These two protein chains interact to form a complex.

Sequence of protein 1:
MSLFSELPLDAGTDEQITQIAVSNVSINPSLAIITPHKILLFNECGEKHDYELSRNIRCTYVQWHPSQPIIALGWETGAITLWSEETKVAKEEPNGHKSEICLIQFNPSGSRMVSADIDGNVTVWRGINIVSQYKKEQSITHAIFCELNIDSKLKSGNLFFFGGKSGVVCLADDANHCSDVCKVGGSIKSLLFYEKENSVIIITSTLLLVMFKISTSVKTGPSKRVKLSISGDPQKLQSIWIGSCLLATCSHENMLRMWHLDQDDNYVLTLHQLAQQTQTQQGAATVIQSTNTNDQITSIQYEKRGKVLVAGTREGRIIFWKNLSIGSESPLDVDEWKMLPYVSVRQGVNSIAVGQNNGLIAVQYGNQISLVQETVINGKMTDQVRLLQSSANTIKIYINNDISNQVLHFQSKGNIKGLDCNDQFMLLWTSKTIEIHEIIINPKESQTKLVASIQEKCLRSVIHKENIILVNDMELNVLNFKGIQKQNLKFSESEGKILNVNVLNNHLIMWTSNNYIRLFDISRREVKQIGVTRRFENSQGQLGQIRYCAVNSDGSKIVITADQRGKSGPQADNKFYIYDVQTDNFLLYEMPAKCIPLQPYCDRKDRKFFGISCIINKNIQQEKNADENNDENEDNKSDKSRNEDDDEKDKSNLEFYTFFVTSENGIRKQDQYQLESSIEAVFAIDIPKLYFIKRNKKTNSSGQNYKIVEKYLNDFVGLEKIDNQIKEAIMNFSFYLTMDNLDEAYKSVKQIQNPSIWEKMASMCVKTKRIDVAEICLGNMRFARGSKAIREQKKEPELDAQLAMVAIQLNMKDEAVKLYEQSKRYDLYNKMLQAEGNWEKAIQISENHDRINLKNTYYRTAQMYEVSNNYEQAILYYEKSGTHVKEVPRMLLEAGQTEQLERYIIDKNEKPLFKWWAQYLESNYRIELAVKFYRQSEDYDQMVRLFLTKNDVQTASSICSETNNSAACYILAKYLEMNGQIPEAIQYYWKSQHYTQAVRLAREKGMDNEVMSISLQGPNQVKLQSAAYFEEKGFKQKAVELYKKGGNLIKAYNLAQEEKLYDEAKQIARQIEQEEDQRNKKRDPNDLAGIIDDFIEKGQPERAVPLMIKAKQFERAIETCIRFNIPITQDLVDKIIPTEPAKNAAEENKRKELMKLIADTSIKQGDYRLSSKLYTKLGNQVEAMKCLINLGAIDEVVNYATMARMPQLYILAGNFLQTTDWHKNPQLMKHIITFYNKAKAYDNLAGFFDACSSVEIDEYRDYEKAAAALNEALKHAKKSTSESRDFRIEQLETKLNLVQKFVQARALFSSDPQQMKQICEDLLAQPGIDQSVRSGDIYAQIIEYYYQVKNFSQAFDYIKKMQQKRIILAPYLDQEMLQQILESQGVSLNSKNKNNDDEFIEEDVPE

Sequence of protein 2:
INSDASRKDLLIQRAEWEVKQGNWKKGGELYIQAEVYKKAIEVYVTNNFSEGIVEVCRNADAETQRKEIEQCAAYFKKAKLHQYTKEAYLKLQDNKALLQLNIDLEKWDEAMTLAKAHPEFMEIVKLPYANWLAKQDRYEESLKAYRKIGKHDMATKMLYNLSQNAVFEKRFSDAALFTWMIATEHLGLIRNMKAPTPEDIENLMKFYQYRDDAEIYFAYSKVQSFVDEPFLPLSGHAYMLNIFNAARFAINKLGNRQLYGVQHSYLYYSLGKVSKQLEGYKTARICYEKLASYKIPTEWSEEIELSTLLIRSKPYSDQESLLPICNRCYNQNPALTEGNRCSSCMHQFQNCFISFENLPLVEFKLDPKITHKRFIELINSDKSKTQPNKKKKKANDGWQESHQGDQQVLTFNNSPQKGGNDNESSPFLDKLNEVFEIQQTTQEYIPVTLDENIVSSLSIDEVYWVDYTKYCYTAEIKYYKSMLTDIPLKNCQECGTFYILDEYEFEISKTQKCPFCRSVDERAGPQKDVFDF

Residue-level contacts at the interface:
Residue K1110 in protein 1 is in contact with residue N910 in protein 2 (closest heavy-atom distance 3.7 Å).
Residue Q1021 in protein 1 interacts with residue L1219 in protein 2 (closest heavy-atom distance 4.1 Å).
Residue K1110 in protein 1 is in contact with residue R909 in protein 2 (closest heavy-atom distance 2.3 Å).
Residue Q1025 in protein 1 contacts residue D1204 in protein 2 (closest heavy-atom distance 4.1 Å).
Residue E634 in protein 1 contacts residue K796 in protein 2 (closest heavy-atom distance 4.0 Å).
Residue R945 in protein 1 interacts with residue G954 in protein 2 (closest heavy-atom distance 3.2 Å).
Residue E1058 in protein 1 interacts with residue Q1105 in protein 2 (closest heavy-atom distance 2.7 Å).
Residue R890 in protein 1 contacts residue D946 in protein 2 (closest heavy-atom distance 3.1 Å).
Residue R945 in protein 1 contacts residue L952 in protein 2 (closest heavy-atom distance 2.8 Å).
Residue E1407 in protein 1 is in contact with residue S721 in protein 2 (closest heavy-atom distance 3.8 Å).
Residue I1368 in protein 1 contacts residue L728 in protein 2 (closest heavy-atom distance 3.6 Å).
Residue T996 in protein 1 interacts with residue P1206 in protein 2 (closest heavy-atom distance 3.8 Å).
Residue I1050 in protein 1 interacts with residue N1098 in protein 2 (closest heavy-atom distance 3.8 Å).
Residue P1085 in protein 1 is in contact with residue K1091 in protein 2 (closest heavy-atom distance 3.4 Å).
Residue W916 in protein 1 interacts with residue P948 in protein 2 (closest heavy-atom distance 3.3 Å).
Residue D1397 in protein 1 is in contact with residue R732 in protein 2 (closest heavy-atom distance 3.8 Å).
Residue R945 in protein 1 interacts with residue S953 in protein 2 (closest heavy-atom distance 3.1 Å).
Residue Q1021 in protein 1 is in contact with residue P1206 in protein 2 (closest heavy-atom distance 3.9 Å).
Residue Q919 in protein 1 is in contact with residue P948 in protein 2 (closest heavy-atom distance 2.7 Å).
Residue R860 in protein 1 is in contact with residue F886 in protein 2 (closest heavy-atom distance 3.3 Å).
Residue K886 in protein 1 is in contact with residue D946 in protein 2 (closest heavy-atom distance 4.2 Å).
Residue L1088 in protein 1 contacts residue T1187 in protein 2 (closest heavy-atom distance 3.7 Å).
Residue L1088 in protein 1 contacts residue Y1191 in protein 2 (closest heavy-atom distance 4.2 Å).
Residue D1084 in protein 1 is in contact with residue K1091 in protein 2 (closest heavy-atom distance 3.3 Å).
Residue H994 in protein 1 interacts with residue D1220 in protein 2 (closest heavy-atom distance 2.3 Å).
Residue R851 in protein 1 contacts residue Q854 in protein 2 (closest heavy-atom distance 3.9 Å).
Residue R1079 in protein 1 is in contact with residue I1094 in protein 2 (closest heavy-atom distance 3.3 Å).
Residue F1400 in protein 1 interacts with residue R725 in protein 2 (closest heavy-atom distance 3.6 Å).
Residue Q919 in protein 1 interacts with residue E947 in protein 2 (closest heavy-atom distance 2.9 Å).
Residue Q919 in protein 1 interacts with residue F949 in protein 2 (closest heavy-atom distance 3.3 Å).
Residue T996 in protein 1 is in contact with residue D1220 in protein 2 (closest heavy-atom distance 2.3 Å).
Residue Q1025 in protein 1 contacts residue T1203 in protein 2 (closest heavy-atom distance 3.7 Å).
Residue N856 in protein 1 is in contact with residue N883 in protein 2 (closest heavy-atom distance 2.3 Å).
Residue Y995 in protein 1 interacts with residue D1220 in protein 2 (closest heavy-atom distance 4.1 Å).
Residue S923 in protein 1 is in contact with residue F949 in protein 2 (closest heavy-atom distance 4.1 Å).
Residue Q919 in protein 1 contacts residue L950 in protein 2 (closest heavy-atom distance 3.8 Å).
Residue L1024 in protein 1 contacts residue D1179 in protein 2 (closest heavy-atom distance 4.2 Å).
Residue Y859 in protein 1 interacts with residue E887 in protein 2 (closest heavy-atom distance 3.1 Å).
Residue R1079 in protein 1 is in contact with residue N1098 in protein 2 (closest heavy-atom distance 3.1 Å).
Residue E922 in protein 1 interacts with residue P951 in protein 2 (closest heavy-atom distance 3.9 Å).
Residue R851 in protein 1 is in contact with residue K853 in protein 2 (closest heavy-atom distance 3.2 Å).
Residue Q997 in protein 1 contacts residue D1220 in protein 2 (closest heavy-atom distance 4.0 Å).
Residue I852 in protein 1 is in contact with residue Y857 in protein 2 (closest heavy-atom distance 3.2 Å).
Residue P1371 in protein 1 contacts residue W735 in protein 2 (closest heavy-atom distance 3.4 Å).
Residue R1079 in protein 1 contacts residue E1095 in protein 2 (closest heavy-atom distance 2.4 Å).
Residue H994 in protein 1 interacts with residue E1223 in protein 2 (closest heavy-atom distance 4.1 Å).
Residue E922 in protein 1 interacts with residue L950 in protein 2 (closest heavy-atom distance 3.2 Å).
Residue N1054 in protein 1 is in contact with residue S1102 in protein 2 (closest heavy-atom distance 3.3 Å).
Residue K1110 in protein 1 is in contact with residue M911 in protein 2 (closest heavy-atom distance 3.3 Å).
Residue L1107 in protein 1 contacts residue Y1191 in protein 2 (closest heavy-atom distance 4.1 Å).
Residue N1054 in protein 1 is in contact with residue Q1105 in protein 2 (closest heavy-atom distance 3.2 Å).
Residue D1404 in protein 1 contacts residue S721 in protein 2 (closest heavy-atom distance 3.1 Å).
Residue R851 in protein 1 interacts with residue Y857 in protein 2 (closest heavy-atom distance 2.8 Å).
Residue K1051 in protein 1 contacts residue Q1105 in protein 2 (closest heavy-atom distance 3.8 Å).
Residue K1112 in protein 1 is in contact with residue M911 in protein 2 (closest heavy-atom distance 3.2 Å).
Residue N1393 in protein 1 contacts residue R732 in protein 2 (closest heavy-atom distance 3.9 Å).
Residue L1055 in protein 1 contacts residue Q1105 in protein 2 (closest heavy-atom distance 3.8 Å).
Residue Q993 in protein 1 interacts with residue E1223 in protein 2 (closest heavy-atom distance 2.7 Å).
Residue I1368 in protein 1 contacts residue R732 in protein 2 (closest heavy-atom distance 3.2 Å).
Residue W916 in protein 1 interacts with residue E947 in protein 2 (closest heavy-atom distance 4.1 Å).